Sequence of the first protein:
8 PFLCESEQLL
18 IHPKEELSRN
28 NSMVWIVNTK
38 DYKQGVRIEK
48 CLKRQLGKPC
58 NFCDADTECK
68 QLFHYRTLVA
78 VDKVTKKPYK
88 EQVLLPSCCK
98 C

Contacts between the two chains:
Residue R44 in the second protein interacts with residue Y72 in the first protein (closest heavy-atom distance 4.7 Å).
Residue A99 in the second protein is in contact with residue L10 in the first protein (closest heavy-atom distance 4.7 Å).
Residue L10 in the second protein contacts residue K97 in the first protein (closest heavy-atom distance 4.2 Å).
Residue A77 in the second protein interacts with residue D38 in the first protein (closest heavy-atom distance 3.2 Å).
Residue Y72 in the second protein is in contact with residue V43 in the first protein (closest heavy-atom distance 4.3 Å).
Residue F9 in the second protein contacts residue C98 in the first protein (closest heavy-atom distance 3.4 Å).
Residue C98 in the second protein interacts with residue L10 in the first protein (closest heavy-atom distance 3.9 Å).
Residue V76 in the second protein interacts with residue K40 in the first protein (closest heavy-atom distance 3.2 Å).
Residue K97 in the second protein interacts with residue C11 in the first protein (closest heavy-atom distance 4.3 Å).
Residue T74 in the second protein contacts residue G42 in the first protein (closest heavy-atom distance 3.1 Å).
Residue H71 in the second protein is in contact with residue S94 in the first protein (closest heavy-atom distance 4.7 Å).
Residue Y72 in the second protein interacts with residue R44 in the first protein (closest heavy-atom distance 3.3 Å).
Residue L69 in the second protein is in contact with residue C95 in the first protein (closest heavy-atom distance 4.7 Å).
Residue H71 in the second protein contacts residue E46 in the first protein (closest heavy-atom distance 4.0 Å).
Residue H71 in the second protein interacts with residue I45 in the first protein (closest heavy-atom distance 3.9 Å).
Residue C11 in the second protein contacts residue K97 in the first protein (closest heavy-atom distance 3.0 Å).
Residue L10 in the second protein interacts with residue L10 in the first protein (closest heavy-atom distance 4.6 Å).
Residue C96 in the second protein contacts residue C95 in the first protein (closest heavy-atom distance 4.9 Å).
Residue T74 in the second protein is in contact with residue Q41 in the first protein (closest heavy-atom distance 4.0 Å).
Residue A62 in the second protein contacts residue F59 in the first protein (closest heavy-atom distance 3.7 Å).
Residue Y72 in the second protein interacts with residue L17 in the first protein (closest heavy-atom distance 3.7 Å).
Residue C60 in the second protein interacts with residue C60 in the first protein (closest heavy-atom distance 2.0 Å).
Residue C60 in the second protein is in contact with residue L10 in the first protein (closest heavy-atom distance 3.8 Å).
Residue V78 in the second protein interacts with residue D38 in the first protein (closest heavy-atom distance 3.6 Å).
Residue K100 in the second protein is in contact with residue P8 in the first protein (closest heavy-atom distance 2.8 Å).
Residue C98 in the second protein is in contact with residue F9 in the first protein (closest heavy-atom distance 3.6 Å).
Residue K97 in the second protein interacts with residue C96 in the first protein (closest heavy-atom distance 3.4 Å).
Residue E12 in the second protein is in contact with residue K97 in the first protein (closest heavy-atom distance 4.7 Å).
Residue V76 in the second protein interacts with residue D38 in the first protein (closest heavy-atom distance 3.5 Å).
Residue R73 in the second protein interacts with residue T74 in the first protein (closest heavy-atom distance 3.6 Å).
Residue H71 in the second protein contacts residue C95 in the first protein (closest heavy-atom distance 4.8 Å).
Residue A77 in the second protein interacts with residue Y39 in the first protein (closest heavy-atom distance 4.7 Å).
Residue H71 in the second protein contacts residue R44 in the first protein (closest heavy-atom distance 3.7 Å).
Residue F9 in the second protein contacts residue K97 in the first protein (closest heavy-atom distance 3.4 Å).
Residue V76 in the second protein contacts residue Y39 in the first protein (closest heavy-atom distance 4.4 Å).
Residue C60 in the second protein is in contact with residue A62 in the first protein (closest heavy-atom distance 4.0 Å).
Residue D61 in the second protein is in contact with residue C60 in the first protein (closest heavy-atom distance 4.7 Å).
Residue K100 in the second protein is in contact with residue F59 in the first protein (closest heavy-atom distance 4.8 Å).
Residue R73 in the second protein is in contact with residue R44 in the first protein (closest heavy-atom distance 4.9 Å).
Residue F59 in the second protein interacts with residue C60 in the first protein (closest heavy-atom distance 4.5 Å).
Residue P8 in the second protein is in contact with residue C98 in the first protein (closest heavy-atom distance 3.4 Å).
Residue K97 in the second protein interacts with residue C95 in the first protein (closest heavy-atom distance 3.4 Å).
Residue R73 in the second protein is in contact with residue V43 in the first protein (closest heavy-atom distance 4.6 Å).
Residue K97 in the second protein contacts residue S13 in the first protein (closest heavy-atom distance 3.5 Å).
Residue R73 in the second protein contacts residue G42 in the first protein (closest heavy-atom distance 3.5 Å).
Residue T64 in the second protein is in contact with residue L10 in the first protein (closest heavy-atom distance 4.4 Å).
Residue T74 in the second protein interacts with residue K40 in the first protein (closest heavy-atom distance 4.2 Å).
Residue K97 in the second protein interacts with residue F9 in the first protein (closest heavy-atom distance 3.7 Å).
Residue L10 in the second protein contacts residue C98 in the first protein (closest heavy-atom distance 3.5 Å).
Residue A99 in the second protein interacts with residue P8 in the first protein (closest heavy-atom distance 3.5 Å).
Residue C96 in the second protein interacts with residue K97 in the first protein (closest heavy-atom distance 3.4 Å).
Residue A99 in the second protein contacts residue F9 in the first protein (closest heavy-atom distance 3.7 Å).
Residue K100 in the second protein interacts with residue L10 in the first protein (closest heavy-atom distance 4.4 Å).
Residue S13 in the second protein is in contact with residue K97 in the first protein (closest heavy-atom distance 3.0 Å).
Residue E46 in the second protein contacts residue K97 in the first protein (closest heavy-atom distance 4.6 Å).
Residue K100 in the second protein interacts with residue F9 in the first protein (closest heavy-atom distance 4.7 Å).
Residue L75 in the second protein interacts with residue Q41 in the first protein (closest heavy-atom distance 3.7 Å).
Residue L75 in the second protein interacts with residue K40 in the first protein (closest heavy-atom distance 3.2 Å).
Residue T74 in the second protein is in contact with residue V43 in the first protein (closest heavy-atom distance 5.0 Å).
Residue C95 in the second protein contacts residue C95 in the first protein (closest heavy-atom distance 2.0 Å).

Sequence of the second protein:
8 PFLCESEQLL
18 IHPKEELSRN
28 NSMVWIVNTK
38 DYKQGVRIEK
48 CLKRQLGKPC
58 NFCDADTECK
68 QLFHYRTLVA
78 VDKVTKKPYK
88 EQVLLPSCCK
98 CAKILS

These two protein chains interact to form a complex.